Residue-level contacts at the interface:
Residue F345 in protein 1 is in contact with residue F15 in protein 2 (closest heavy-atom distance 3.5 Å).
Residue K339 in protein 1 is in contact with residue L19 in protein 2 (closest heavy-atom distance 3.1 Å).
Residue F355 in protein 1 contacts residue K12 in protein 2 (closest heavy-atom distance 4.0 Å).
Residue P348 in protein 1 interacts with residue L11 in protein 2 (closest heavy-atom distance 3.7 Å).
Residue E354 in protein 1 contacts residue M16 in protein 2 (closest heavy-atom distance 3.9 Å).
Residue Y395 in protein 1 is in contact with residue H20 in protein 2 (closest heavy-atom distance 4.1 Å).
Residue Y332 in protein 1 interacts with residue F8 in protein 2 (closest heavy-atom distance 4.7 Å).
Residue P348 in protein 1 interacts with residue F8 in protein 2 (closest heavy-atom distance 3.7 Å).
Residue F345 in protein 1 interacts with residue K12 in protein 2 (closest heavy-atom distance 4.0 Å).
Residue A347 in protein 1 is in contact with residue L11 in protein 2 (closest heavy-atom distance 4.7 Å).
Residue W329 in protein 1 contacts residue L11 in protein 2 (closest heavy-atom distance 4.0 Å).
Residue Y334 in protein 1 contacts residue M16 in protein 2 (closest heavy-atom distance 3.8 Å).
Residue F345 in protein 1 contacts residue F8 in protein 2 (closest heavy-atom distance 4.0 Å).
Residue S267 in protein 1 contacts residue K14 in protein 2 (closest heavy-atom distance 4.6 Å).
Residue D266 in protein 1 contacts residue K14 in protein 2 (closest heavy-atom distance 3.4 Å).
Residue K264 in protein 1 is in contact with residue E18 in protein 2 (closest heavy-atom distance 3.0 Å).
Residue K343 in protein 1 interacts with residue L19 in protein 2 (closest heavy-atom distance 4.5 Å).
Residue E342 in protein 1 contacts residue F15 in protein 2 (closest heavy-atom distance 5.0 Å).
Residue S267 in protein 1 contacts residue E18 in protein 2 (closest heavy-atom distance 2.6 Å).
Residue Y334 in protein 1 interacts with residue L19 in protein 2 (closest heavy-atom distance 4.5 Å).
Residue A347 in protein 1 interacts with residue F8 in protein 2 (closest heavy-atom distance 4.4 Å).
Residue P268 in protein 1 contacts residue F15 in protein 2 (closest heavy-atom distance 3.8 Å).
Residue F355 in protein 1 is in contact with residue F15 in protein 2 (closest heavy-atom distance 3.8 Å).
Residue F345 in protein 1 contacts residue L11 in protein 2 (closest heavy-atom distance 3.8 Å).
Residue V269 in protein 1 contacts residue E18 in protein 2 (closest heavy-atom distance 3.8 Å).
Residue K343 in protein 1 contacts residue E18 in protein 2 (closest heavy-atom distance 3.1 Å).
Residue P268 in protein 1 is in contact with residue K14 in protein 2 (closest heavy-atom distance 3.9 Å).
Residue V269 in protein 1 interacts with residue F15 in protein 2 (closest heavy-atom distance 3.9 Å).
Residue F355 in protein 1 contacts residue F8 in protein 2 (closest heavy-atom distance 4.8 Å).
Residue K339 in protein 1 contacts residue H20 in protein 2 (closest heavy-atom distance 4.3 Å).
Residue P268 in protein 1 contacts residue L11 in protein 2 (closest heavy-atom distance 3.3 Å).
Residue K343 in protein 1 is in contact with residue F15 in protein 2 (closest heavy-atom distance 3.6 Å).
Residue E354 in protein 1 contacts residue K12 in protein 2 (closest heavy-atom distance 2.1 Å).
Residue E396 in protein 1 is in contact with residue E18 in protein 2 (closest heavy-atom distance 4.7 Å).
Residue Y334 in protein 1 interacts with residue F15 in protein 2 (closest heavy-atom distance 3.9 Å).
Residue E342 in protein 1 interacts with residue L19 in protein 2 (closest heavy-atom distance 3.0 Å).
Residue S350 in protein 1 is in contact with residue F8 in protein 2 (closest heavy-atom distance 3.0 Å).
Residue S352 in protein 1 contacts residue F8 in protein 2 (closest heavy-atom distance 4.0 Å).
Residue F355 in protein 1 is in contact with residue M16 in protein 2 (closest heavy-atom distance 4.5 Å).
Residue L344 in protein 1 interacts with residue F15 in protein 2 (closest heavy-atom distance 3.9 Å).
Residue Y407 in protein 1 interacts with residue E18 in protein 2 (closest heavy-atom distance 3.3 Å).

Sequence of protein 1:
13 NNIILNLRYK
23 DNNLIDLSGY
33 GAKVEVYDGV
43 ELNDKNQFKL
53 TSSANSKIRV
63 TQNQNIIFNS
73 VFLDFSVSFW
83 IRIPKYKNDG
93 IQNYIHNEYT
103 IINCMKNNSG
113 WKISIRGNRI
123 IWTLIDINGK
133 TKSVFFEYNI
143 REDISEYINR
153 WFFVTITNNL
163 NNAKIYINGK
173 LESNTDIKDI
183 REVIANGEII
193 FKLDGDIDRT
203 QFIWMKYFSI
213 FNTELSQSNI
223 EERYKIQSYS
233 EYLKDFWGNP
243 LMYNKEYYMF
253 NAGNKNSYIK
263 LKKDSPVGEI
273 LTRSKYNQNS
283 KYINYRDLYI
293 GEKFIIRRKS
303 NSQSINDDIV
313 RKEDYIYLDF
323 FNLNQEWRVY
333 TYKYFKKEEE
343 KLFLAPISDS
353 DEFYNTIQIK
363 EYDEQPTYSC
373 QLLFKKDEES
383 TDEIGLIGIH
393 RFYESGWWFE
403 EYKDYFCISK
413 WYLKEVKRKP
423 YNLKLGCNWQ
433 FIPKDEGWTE

These two protein chains interact to form a complex.

Sequence of protein 2:
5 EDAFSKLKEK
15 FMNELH